Residue-level contacts at the interface:
Residue R3 in the second protein is in contact with residue E317 in the first protein (closest heavy-atom distance 3.0 Å).
Residue E13 in the second protein is in contact with residue S334 in the first protein (closest heavy-atom distance 2.0 Å).
Residue S18 in the second protein contacts residue S332 in the first protein (closest heavy-atom distance 2.9 Å).
Residue Q16 in the second protein interacts with residue S334 in the first protein (closest heavy-atom distance 1.9 Å).
Residue A15 in the second protein contacts residue L335 in the first protein (closest heavy-atom distance 3.2 Å).
Residue L31 in the second protein contacts residue A341 in the first protein (closest heavy-atom distance 3.0 Å).
Residue I8 in the second protein interacts with residue L335 in the first protein (closest heavy-atom distance 2.9 Å).
Residue L31 in the second protein contacts residue E338 in the first protein (closest heavy-atom distance 0.6 Å).
Residue R2 in the second protein interacts with residue E317 in the first protein (closest heavy-atom distance 2.0 Å).
Residue M1 in the second protein contacts residue E315 in the first protein (closest heavy-atom distance 3.4 Å).
Residue K28 in the second protein contacts residue K342 in the first protein (closest heavy-atom distance 2.8 Å).
Residue N17 in the second protein is in contact with residue S332 in the first protein (closest heavy-atom distance 3.2 Å).
Residue M1 in the second protein contacts residue E317 in the first protein (closest heavy-atom distance 1.7 Å).
Residue L31 in the second protein is in contact with residue K342 in the first protein (closest heavy-atom distance 1.5 Å).
Residue L31 in the second protein contacts residue D337 in the first protein (closest heavy-atom distance 3.5 Å).
Residue L35 in the second protein contacts residue P339 in the first protein (closest heavy-atom distance 1.3 Å).
Residue V12 in the second protein interacts with residue D337 in the first protein (closest heavy-atom distance 2.7 Å).
Residue Q9 in the second protein is in contact with residue D337 in the first protein (closest heavy-atom distance 3.4 Å).
Residue M1 in the second protein interacts with residue G316 in the first protein (closest heavy-atom distance 1.4 Å).
Residue R34 in the second protein interacts with residue E338 in the first protein (closest heavy-atom distance 0.8 Å).
Residue F32 in the second protein contacts residue G336 in the first protein (closest heavy-atom distance 2.9 Å).
Residue M1 in the second protein contacts residue H313 in the first protein (closest heavy-atom distance 3.0 Å).
Residue V12 in the second protein contacts residue S334 in the first protein (closest heavy-atom distance 1.5 Å).
Residue N14 in the second protein is in contact with residue I333 in the first protein (closest heavy-atom distance 2.4 Å).
Residue A15 in the second protein contacts residue S332 in the first protein (closest heavy-atom distance 3.1 Å).
Residue A33 in the second protein contacts residue E338 in the first protein (closest heavy-atom distance 2.9 Å).
Residue Y11 in the second protein contacts residue L335 in the first protein (closest heavy-atom distance 0.3 Å).
Residue Y11 in the second protein interacts with residue K342 in the first protein (closest heavy-atom distance 3.6 Å).
Residue M1 in the second protein is in contact with residue E314 in the first protein (closest heavy-atom distance 3.4 Å).
Residue S18 in the second protein is in contact with residue I333 in the first protein (closest heavy-atom distance 2.5 Å).
Residue R3 in the second protein contacts residue E312 in the first protein (closest heavy-atom distance 2.6 Å).
Residue L31 in the second protein interacts with residue P339 in the first protein (closest heavy-atom distance 3.0 Å).
Residue F32 in the second protein is in contact with residue D337 in the first protein (closest heavy-atom distance 3.0 Å).
Residue S18 in the second protein is in contact with residue C331 in the first protein (closest heavy-atom distance 3.6 Å).
Residue N14 in the second protein interacts with residue S334 in the first protein (closest heavy-atom distance 1.3 Å).
Residue Y11 in the second protein contacts residue I333 in the first protein (closest heavy-atom distance 3.5 Å).
Residue L31 in the second protein interacts with residue S340 in the first protein (closest heavy-atom distance 3.3 Å).
Residue F30 in the second protein is in contact with residue E338 in the first protein (closest heavy-atom distance 3.4 Å).
Residue L35 in the second protein contacts residue G336 in the first protein (closest heavy-atom distance 2.2 Å).
Residue A15 in the second protein interacts with residue I333 in the first protein (closest heavy-atom distance 2.2 Å).
Residue Y11 in the second protein is in contact with residue G336 in the first protein (closest heavy-atom distance 2.1 Å).
Residue F32 in the second protein interacts with residue K342 in the first protein (closest heavy-atom distance 1.6 Å).
Residue R34 in the second protein contacts residue D337 in the first protein (closest heavy-atom distance 3.3 Å).
Residue I8 in the second protein is in contact with residue G336 in the first protein (closest heavy-atom distance 3.1 Å).
Residue Y36 in the second protein is in contact with residue D337 in the first protein (closest heavy-atom distance 1.1 Å).
Residue V12 in the second protein contacts residue G336 in the first protein (closest heavy-atom distance 1.6 Å).
Residue R10 in the second protein contacts residue S334 in the first protein (closest heavy-atom distance 3.6 Å).
Residue V12 in the second protein is in contact with residue L335 in the first protein (closest heavy-atom distance 2.5 Å).
Residue R3 in the second protein contacts residue P318 in the first protein (closest heavy-atom distance 2.9 Å).
Residue A15 in the second protein interacts with residue S334 in the first protein (closest heavy-atom distance 0.9 Å).
Residue I8 in the second protein is in contact with residue D337 in the first protein (closest heavy-atom distance 0.8 Å).
Residue L35 in the second protein interacts with residue E338 in the first protein (closest heavy-atom distance 1.4 Å).
Residue S4 in the second protein interacts with residue E317 in the first protein (closest heavy-atom distance 3.1 Å).
Residue N14 in the second protein interacts with residue S332 in the first protein (closest heavy-atom distance 1.0 Å).
Residue Y11 in the second protein interacts with residue S334 in the first protein (closest heavy-atom distance 1.1 Å).
Residue F32 in the second protein interacts with residue E338 in the first protein (closest heavy-atom distance 2.9 Å).
Residue F32 in the second protein is in contact with residue S334 in the first protein (closest heavy-atom distance 3.4 Å).
Residue R3 in the second protein is in contact with residue P339 in the first protein (closest heavy-atom distance 1.8 Å).
Residue L35 in the second protein interacts with residue D337 in the first protein (closest heavy-atom distance 0.6 Å).
Residue E7 in the second protein contacts residue E317 in the first protein (closest heavy-atom distance 2.6 Å).

Sequence of the second protein:
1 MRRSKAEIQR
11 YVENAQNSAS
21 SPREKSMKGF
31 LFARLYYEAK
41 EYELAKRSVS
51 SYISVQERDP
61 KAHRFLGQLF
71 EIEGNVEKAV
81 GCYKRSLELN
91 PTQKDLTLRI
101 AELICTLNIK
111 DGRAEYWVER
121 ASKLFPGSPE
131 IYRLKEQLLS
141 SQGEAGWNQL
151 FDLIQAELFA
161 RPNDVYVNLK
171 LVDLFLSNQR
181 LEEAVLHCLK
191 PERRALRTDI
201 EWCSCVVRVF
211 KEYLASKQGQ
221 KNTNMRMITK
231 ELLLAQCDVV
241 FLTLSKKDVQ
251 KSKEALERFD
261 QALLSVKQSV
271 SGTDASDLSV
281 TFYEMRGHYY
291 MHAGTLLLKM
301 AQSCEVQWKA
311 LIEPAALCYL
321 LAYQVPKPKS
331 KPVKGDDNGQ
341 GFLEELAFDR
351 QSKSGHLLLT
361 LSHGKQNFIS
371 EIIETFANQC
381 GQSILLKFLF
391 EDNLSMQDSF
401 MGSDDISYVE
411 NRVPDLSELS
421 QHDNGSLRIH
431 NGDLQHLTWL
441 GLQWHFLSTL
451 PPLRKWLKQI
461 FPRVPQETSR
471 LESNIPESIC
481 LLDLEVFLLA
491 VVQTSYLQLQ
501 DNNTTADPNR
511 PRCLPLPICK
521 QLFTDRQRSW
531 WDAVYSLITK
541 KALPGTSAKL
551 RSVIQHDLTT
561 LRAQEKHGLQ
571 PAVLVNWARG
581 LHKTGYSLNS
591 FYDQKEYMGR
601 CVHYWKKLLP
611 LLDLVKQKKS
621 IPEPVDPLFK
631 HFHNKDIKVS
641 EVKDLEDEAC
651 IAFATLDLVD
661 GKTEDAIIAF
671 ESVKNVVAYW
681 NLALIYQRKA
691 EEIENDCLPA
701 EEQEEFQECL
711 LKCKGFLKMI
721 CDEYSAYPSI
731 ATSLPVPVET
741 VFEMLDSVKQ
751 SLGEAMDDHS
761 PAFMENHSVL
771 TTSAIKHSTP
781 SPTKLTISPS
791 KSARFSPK

Sequence of the first protein:
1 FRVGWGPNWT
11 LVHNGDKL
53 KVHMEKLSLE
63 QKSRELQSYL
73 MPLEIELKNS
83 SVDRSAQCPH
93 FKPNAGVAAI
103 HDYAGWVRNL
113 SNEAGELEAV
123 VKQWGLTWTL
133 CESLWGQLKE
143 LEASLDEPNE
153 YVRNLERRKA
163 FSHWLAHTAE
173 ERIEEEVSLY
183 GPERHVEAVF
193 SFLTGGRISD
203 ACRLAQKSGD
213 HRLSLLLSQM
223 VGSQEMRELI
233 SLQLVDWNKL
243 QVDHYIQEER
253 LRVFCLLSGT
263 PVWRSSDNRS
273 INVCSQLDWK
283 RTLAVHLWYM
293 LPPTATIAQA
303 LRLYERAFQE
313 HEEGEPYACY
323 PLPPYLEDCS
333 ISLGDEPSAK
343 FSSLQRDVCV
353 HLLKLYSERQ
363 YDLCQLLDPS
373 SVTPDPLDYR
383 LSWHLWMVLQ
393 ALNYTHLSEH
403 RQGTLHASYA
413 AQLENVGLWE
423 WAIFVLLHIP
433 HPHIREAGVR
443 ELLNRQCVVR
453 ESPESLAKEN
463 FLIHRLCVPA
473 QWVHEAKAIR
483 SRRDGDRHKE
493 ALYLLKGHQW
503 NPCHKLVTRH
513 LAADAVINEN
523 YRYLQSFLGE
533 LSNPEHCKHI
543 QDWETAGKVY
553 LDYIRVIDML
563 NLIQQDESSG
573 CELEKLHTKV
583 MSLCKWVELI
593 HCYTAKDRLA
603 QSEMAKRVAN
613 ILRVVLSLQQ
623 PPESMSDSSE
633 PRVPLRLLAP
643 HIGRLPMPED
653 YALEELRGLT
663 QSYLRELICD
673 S

The following describes two proteins that form a bound complex.